Sequence of protein 1:
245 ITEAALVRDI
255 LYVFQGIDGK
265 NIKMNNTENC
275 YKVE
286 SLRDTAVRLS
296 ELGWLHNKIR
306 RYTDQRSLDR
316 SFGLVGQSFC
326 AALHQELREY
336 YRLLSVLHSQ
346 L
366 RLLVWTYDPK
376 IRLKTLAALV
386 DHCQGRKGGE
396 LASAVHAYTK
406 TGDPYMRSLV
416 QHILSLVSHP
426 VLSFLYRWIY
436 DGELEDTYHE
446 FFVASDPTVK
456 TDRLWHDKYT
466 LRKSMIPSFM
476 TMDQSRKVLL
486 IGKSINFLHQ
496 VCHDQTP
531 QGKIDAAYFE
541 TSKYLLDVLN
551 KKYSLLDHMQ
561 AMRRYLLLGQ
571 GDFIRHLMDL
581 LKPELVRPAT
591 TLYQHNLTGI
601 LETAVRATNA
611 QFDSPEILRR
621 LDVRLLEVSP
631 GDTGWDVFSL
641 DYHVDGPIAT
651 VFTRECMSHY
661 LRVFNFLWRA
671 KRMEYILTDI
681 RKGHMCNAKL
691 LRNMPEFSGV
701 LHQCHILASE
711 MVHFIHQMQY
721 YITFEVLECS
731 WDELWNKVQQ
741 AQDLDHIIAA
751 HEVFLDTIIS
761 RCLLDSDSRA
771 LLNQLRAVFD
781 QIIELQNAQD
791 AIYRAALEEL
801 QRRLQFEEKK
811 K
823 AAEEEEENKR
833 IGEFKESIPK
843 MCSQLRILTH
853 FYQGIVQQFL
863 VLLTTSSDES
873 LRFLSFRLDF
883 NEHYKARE

Sequence of protein 2:
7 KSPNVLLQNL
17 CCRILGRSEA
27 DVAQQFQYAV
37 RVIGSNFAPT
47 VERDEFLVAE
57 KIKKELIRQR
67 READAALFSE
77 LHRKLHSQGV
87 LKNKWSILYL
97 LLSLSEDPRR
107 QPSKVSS

Contacts between the two chains:
Residue D636 in protein 1 interacts with residue R105 in protein 2 (closest heavy-atom distance 3.0 Å).
Residue V628 in protein 1 is in contact with residue R64 in protein 2 (closest heavy-atom distance 3.5 Å).
Residue R662 in protein 1 is in contact with residue R66 in protein 2 (closest heavy-atom distance 3.4 Å).
Residue D632 in protein 1 contacts residue R105 in protein 2 (closest heavy-atom distance 4.5 Å).
Residue E627 in protein 1 contacts residue K60 in protein 2 (closest heavy-atom distance 3.7 Å).
Residue E627 in protein 1 interacts with residue R64 in protein 2 (closest heavy-atom distance 3.7 Å).
Residue R776 in protein 1 is in contact with residue R105 in protein 2 (closest heavy-atom distance 4.4 Å).
Residue V628 in protein 1 is in contact with residue E61 in protein 2 (closest heavy-atom distance 4.6 Å).

This data describes a binding interaction between two proteins.